Sequence of chain A:
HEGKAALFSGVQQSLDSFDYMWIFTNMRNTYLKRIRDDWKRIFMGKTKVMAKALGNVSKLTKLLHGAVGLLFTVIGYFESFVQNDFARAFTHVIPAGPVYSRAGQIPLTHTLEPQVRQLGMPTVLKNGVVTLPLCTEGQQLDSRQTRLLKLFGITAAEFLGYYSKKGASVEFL

Contacts between the two chains:
Residue G177 in chain A contacts residue K13 in chain B (closest heavy-atom distance 3.2 Å).
Residue N176 in chain A interacts with residue K13 in chain B (closest heavy-atom distance 3.2 Å).
Residue G177 in chain A is in contact with residue R12 in chain B (closest heavy-atom distance 3.9 Å).
Residue G177 in chain A contacts residue H14 in chain B (closest heavy-atom distance 4.9 Å).

Sequence of chain B:
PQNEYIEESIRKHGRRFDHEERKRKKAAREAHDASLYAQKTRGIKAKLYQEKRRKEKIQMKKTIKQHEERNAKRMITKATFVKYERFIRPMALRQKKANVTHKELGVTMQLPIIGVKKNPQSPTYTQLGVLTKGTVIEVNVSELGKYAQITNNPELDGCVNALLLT

This data describes a binding interaction between two proteins.